Sequence of chain B:
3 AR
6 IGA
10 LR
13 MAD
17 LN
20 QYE

These two protein chains interact to form a complex.

Interface contacts:
Residue R49 in chain A contacts residue Q20 in chain B (closest heavy-atom distance 2.6 Å).
Residue D82 in chain A contacts residue R11 in chain B (closest heavy-atom distance 3.8 Å).
Residue R49 in chain A interacts with residue M13 in chain B (closest heavy-atom distance 4.6 Å).
Residue L79 in chain A is in contact with residue G7 in chain B (closest heavy-atom distance 3.9 Å).
Residue Y50 in chain A is in contact with residue M13 in chain B (closest heavy-atom distance 2.9 Å).
Residue Y144 in chain A interacts with residue Y21 in chain B (closest heavy-atom distance 3.5 Å).
Residue F95 in chain A contacts residue I6 in chain B (closest heavy-atom distance 4.5 Å).
Residue V75 in chain A interacts with residue I6 in chain B (closest heavy-atom distance 4.1 Å).
Residue N85 in chain A interacts with residue N18 in chain B (closest heavy-atom distance 3.4 Å).
Residue R88 in chain A interacts with residue R11 in chain B (closest heavy-atom distance 3.5 Å).
Residue Y50 in chain A contacts residue L17 in chain B (closest heavy-atom distance 3.6 Å).
Residue F54 in chain A is in contact with residue M13 in chain B (closest heavy-atom distance 3.6 Å).
Residue E78 in chain A interacts with residue A8 in chain B (closest heavy-atom distance 3.6 Å).
Residue L79 in chain A interacts with residue R11 in chain B (closest heavy-atom distance 3.4 Å).
Residue E45 in chain A interacts with residue Q20 in chain B (closest heavy-atom distance 3.1 Å).
Residue N85 in chain A interacts with residue D15 in chain B (closest heavy-atom distance 3.0 Å).
Residue F46 in chain A contacts residue A14 in chain B (closest heavy-atom distance 4.3 Å).
Residue F95 in chain A is in contact with residue L10 in chain B (closest heavy-atom distance 3.7 Å).
Residue L79 in chain A is in contact with residue L10 in chain B (closest heavy-atom distance 3.8 Å).
Residue R49 in chain A is in contact with residue L17 in chain B (closest heavy-atom distance 3.6 Å).
Residue V75 in chain A contacts residue A3 in chain B (closest heavy-atom distance 3.5 Å).
Residue Q74 in chain A is in contact with residue R4 in chain B (closest heavy-atom distance 3.6 Å).
Residue F46 in chain A is in contact with residue L17 in chain B (closest heavy-atom distance 3.8 Å).
Residue F54 in chain A contacts residue L10 in chain B (closest heavy-atom distance 4.0 Å).
Residue V90 in chain A contacts residue L17 in chain B (closest heavy-atom distance 3.7 Å).
Residue A91 in chain A interacts with residue L10 in chain B (closest heavy-atom distance 4.2 Å).
Residue Y50 in chain A is in contact with residue A14 in chain B (closest heavy-atom distance 4.9 Å).
Residue V75 in chain A contacts residue L10 in chain B (closest heavy-atom distance 3.6 Å).
Residue L61 in chain A interacts with residue I6 in chain B (closest heavy-atom distance 3.8 Å).
Residue G87 in chain A is in contact with residue L17 in chain B (closest heavy-atom distance 4.2 Å).
Residue R81 in chain A is in contact with residue R11 in chain B (closest heavy-atom distance 3.2 Å).
Residue L57 in chain A interacts with residue L10 in chain B (closest heavy-atom distance 3.8 Å).
Residue Q60 in chain A contacts residue I6 in chain B (closest heavy-atom distance 4.0 Å).
Residue G87 in chain A interacts with residue N18 in chain B (closest heavy-atom distance 3.3 Å).
Residue Y144 in chain A contacts residue N18 in chain B (closest heavy-atom distance 4.5 Å).
Residue E78 in chain A contacts residue R11 in chain B (closest heavy-atom distance 2.8 Å).
Residue E78 in chain A interacts with residue G7 in chain B (closest heavy-atom distance 3.9 Å).
Residue N85 in chain A contacts residue A14 in chain B (closest heavy-atom distance 4.3 Å).
Residue W86 in chain A interacts with residue N18 in chain B (closest heavy-atom distance 3.4 Å).
Residue A53 in chain A is in contact with residue M13 in chain B (closest heavy-atom distance 3.3 Å).
Residue G87 in chain A is in contact with residue A14 in chain B (closest heavy-atom distance 3.5 Å).
Residue Y144 in chain A contacts residue L17 in chain B (closest heavy-atom distance 3.6 Å).
Residue E78 in chain A is in contact with residue R4 in chain B (closest heavy-atom distance 3.0 Å).
Residue F46 in chain A interacts with residue M13 in chain B (closest heavy-atom distance 3.6 Å).
Residue Q74 in chain A interacts with residue A3 in chain B (closest heavy-atom distance 3.8 Å).
Residue L57 in chain A interacts with residue M13 in chain B (closest heavy-atom distance 3.8 Å).
Residue E45 in chain A is in contact with residue Y21 in chain B (closest heavy-atom distance 2.9 Å).
Residue V75 in chain A is in contact with residue R4 in chain B (closest heavy-atom distance 4.8 Å).
Residue R88 in chain A is in contact with residue A14 in chain B (closest heavy-atom distance 3.5 Å).
Residue V75 in chain A interacts with residue G7 in chain B (closest heavy-atom distance 3.5 Å).
Residue A91 in chain A contacts residue A14 in chain B (closest heavy-atom distance 3.9 Å).
Residue R88 in chain A interacts with residue D15 in chain B (closest heavy-atom distance 2.9 Å).
Residue L57 in chain A contacts residue I6 in chain B (closest heavy-atom distance 3.4 Å).
Residue L143 in chain A contacts residue Y21 in chain B (closest heavy-atom distance 3.2 Å).
Residue S71 in chain A interacts with residue A3 in chain B (closest heavy-atom distance 3.8 Å).
Residue L79 in chain A interacts with residue A14 in chain B (closest heavy-atom distance 4.4 Å).
Residue F46 in chain A is in contact with residue L10 in chain B (closest heavy-atom distance 4.2 Å).

Sequence of chain A:
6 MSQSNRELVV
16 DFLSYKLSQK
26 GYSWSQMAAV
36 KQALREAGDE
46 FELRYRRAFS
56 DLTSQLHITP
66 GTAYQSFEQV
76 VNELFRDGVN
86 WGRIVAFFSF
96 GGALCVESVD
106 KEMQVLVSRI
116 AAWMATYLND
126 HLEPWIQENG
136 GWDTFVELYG